Sequence of protein 1:
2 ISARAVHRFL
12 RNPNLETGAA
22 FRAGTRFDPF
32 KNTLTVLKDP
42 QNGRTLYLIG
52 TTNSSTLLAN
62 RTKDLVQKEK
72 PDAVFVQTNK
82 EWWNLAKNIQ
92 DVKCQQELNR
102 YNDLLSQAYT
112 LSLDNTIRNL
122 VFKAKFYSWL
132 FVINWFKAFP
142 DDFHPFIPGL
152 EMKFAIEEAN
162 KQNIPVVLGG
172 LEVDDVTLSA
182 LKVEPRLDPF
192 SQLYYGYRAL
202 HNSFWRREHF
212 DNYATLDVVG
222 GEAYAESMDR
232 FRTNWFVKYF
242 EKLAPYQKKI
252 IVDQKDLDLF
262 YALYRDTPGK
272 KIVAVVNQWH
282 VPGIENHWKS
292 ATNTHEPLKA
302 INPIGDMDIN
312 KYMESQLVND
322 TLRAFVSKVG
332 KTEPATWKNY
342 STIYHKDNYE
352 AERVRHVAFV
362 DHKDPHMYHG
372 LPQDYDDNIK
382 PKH

The following describes two proteins that form a bound complex.

Sequence of protein 2:
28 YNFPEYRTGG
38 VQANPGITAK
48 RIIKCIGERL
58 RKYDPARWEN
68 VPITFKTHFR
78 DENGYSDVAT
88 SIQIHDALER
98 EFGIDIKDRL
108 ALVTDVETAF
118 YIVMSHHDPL

Interface contacts:
Residue G19 in protein 1 is in contact with residue E79 in protein 2 (closest heavy-atom distance 3.2 Å).
Residue R208 in protein 1 is in contact with residue S83 in protein 2 (closest heavy-atom distance 3.5 Å).
Residue E17 in protein 1 interacts with residue H75 in protein 2 (closest heavy-atom distance 3.4 Å).
Residue D307 in protein 1 is in contact with residue F72 in protein 2 (closest heavy-atom distance 3.3 Å).
Residue H202 in protein 1 is in contact with residue D61 in protein 2 (closest heavy-atom distance 3.7 Å).
Residue D307 in protein 1 is in contact with residue K73 in protein 2 (closest heavy-atom distance 3.5 Å).
Residue H346 in protein 1 interacts with residue H124 in protein 2 (closest heavy-atom distance 3.6 Å).
Residue V355 in protein 1 is in contact with residue H124 in protein 2 (closest heavy-atom distance 3.4 Å).
Residue F205 in protein 1 contacts residue R77 in protein 2 (closest heavy-atom distance 3.6 Å).
Residue P304 in protein 1 interacts with residue T71 in protein 2 (closest heavy-atom distance 3.3 Å).
Residue Y345 in protein 1 interacts with residue S122 in protein 2 (closest heavy-atom distance 3.6 Å).
Residue H346 in protein 1 is in contact with residue K104 in protein 2 (closest heavy-atom distance 3.6 Å).
Residue P14 in protein 1 is in contact with residue H75 in protein 2 (closest heavy-atom distance 2.9 Å).
Residue I302 in protein 1 contacts residue T71 in protein 2 (closest heavy-atom distance 3.6 Å).
Residue H346 in protein 1 is in contact with residue S122 in protein 2 (closest heavy-atom distance 2.5 Å).
Residue K347 in protein 1 is in contact with residue L107 in protein 2 (closest heavy-atom distance 3.7 Å).
Residue P304 in protein 1 contacts residue I50 in protein 2 (closest heavy-atom distance 3.4 Å).
Residue H8 in protein 1 is in contact with residue N67 in protein 2 (closest heavy-atom distance 3.1 Å).
Residue F205 in protein 1 is in contact with residue Y82 in protein 2 (closest heavy-atom distance 3.5 Å).
Residue T18 in protein 1 interacts with residue E79 in protein 2 (closest heavy-atom distance 3.0 Å).
Residue Y345 in protein 1 is in contact with residue L107 in protein 2 (closest heavy-atom distance 3.3 Å).
Residue N15 in protein 1 is in contact with residue T71 in protein 2 (closest heavy-atom distance 3.0 Å).
Residue R208 in protein 1 interacts with residue D78 in protein 2 (closest heavy-atom distance 2.7 Å).
Residue E209 in protein 1 interacts with residue R64 in protein 2 (closest heavy-atom distance 2.4 Å).
Residue H202 in protein 1 interacts with residue Y60 in protein 2 (closest heavy-atom distance 3.7 Å).
Residue R12 in protein 1 contacts residue E79 in protein 2 (closest heavy-atom distance 2.9 Å).
Residue D307 in protein 1 is in contact with residue T71 in protein 2 (closest heavy-atom distance 2.7 Å).
Residue E17 in protein 1 contacts residue R77 in protein 2 (closest heavy-atom distance 3.3 Å).
Residue Y313 in protein 1 interacts with residue M121 in protein 2 (closest heavy-atom distance 3.2 Å).
Residue F205 in protein 1 is in contact with residue F76 in protein 2 (closest heavy-atom distance 3.1 Å).
Residue H367 in protein 1 interacts with residue R34 in protein 2 (closest heavy-atom distance 3.0 Å).
Residue M308 in protein 1 interacts with residue A46 in protein 2 (closest heavy-atom distance 3.5 Å).
Residue P304 in protein 1 interacts with residue F72 in protein 2 (closest heavy-atom distance 3.2 Å).
Residue Y345 in protein 1 contacts residue I119 in protein 2 (closest heavy-atom distance 3.5 Å).
Residue K239 in protein 1 interacts with residue E66 in protein 2 (closest heavy-atom distance 3.2 Å).
Residue R9 in protein 1 contacts residue P69 in protein 2 (closest heavy-atom distance 3.6 Å).
Residue F205 in protein 1 interacts with residue R64 in protein 2 (closest heavy-atom distance 3.4 Å).
Residue Y345 in protein 1 is in contact with residue H123 in protein 2 (closest heavy-atom distance 2.9 Å).
Residue M314 in protein 1 contacts residue P42 in protein 2 (closest heavy-atom distance 3.7 Å).
Residue F10 in protein 1 contacts residue A63 in protein 2 (closest heavy-atom distance 3.1 Å).
Residue S204 in protein 1 contacts residue D84 in protein 2 (closest heavy-atom distance 2.5 Å).
Residue I305 in protein 1 is in contact with residue K47 in protein 2 (closest heavy-atom distance 3.6 Å).
Residue F205 in protein 1 interacts with residue D84 in protein 2 (closest heavy-atom distance 3.5 Å).
Residue W206 in protein 1 is in contact with residue D61 in protein 2 (closest heavy-atom distance 3.6 Å).
Residue N15 in protein 1 is in contact with residue K73 in protein 2 (closest heavy-atom distance 3.5 Å).
Residue Y345 in protein 1 contacts residue K104 in protein 2 (closest heavy-atom distance 3.5 Å).
Residue M308 in protein 1 contacts residue F72 in protein 2 (closest heavy-atom distance 3.6 Å).
Residue N203 in protein 1 interacts with residue D61 in protein 2 (closest heavy-atom distance 2.9 Å).
Residue F10 in protein 1 is in contact with residue R64 in protein 2 (closest heavy-atom distance 3.5 Å).
Residue T343 in protein 1 contacts residue Y118 in protein 2 (closest heavy-atom distance 2.6 Å).
Residue H357 in protein 1 is in contact with residue H124 in protein 2 (closest heavy-atom distance 3.4 Å).
Residue P14 in protein 1 is in contact with residue V68 in protein 2 (closest heavy-atom distance 3.7 Å).
Residue W206 in protein 1 is in contact with residue R64 in protein 2 (closest heavy-atom distance 3.3 Å).
Residue L11 in protein 1 is in contact with residue W65 in protein 2 (closest heavy-atom distance 3.7 Å).
Residue L11 in protein 1 interacts with residue V68 in protein 2 (closest heavy-atom distance 3.7 Å).
Residue P14 in protein 1 is in contact with residue T74 in protein 2 (closest heavy-atom distance 3.3 Å).
Residue F205 in protein 1 is in contact with residue D78 in protein 2 (closest heavy-atom distance 3.3 Å).
Residue N15 in protein 1 contacts residue T74 in protein 2 (closest heavy-atom distance 2.5 Å).
Residue Y345 in protein 1 interacts with residue Y118 in protein 2 (closest heavy-atom distance 3.3 Å).
Residue N203 in protein 1 is in contact with residue D84 in protein 2 (closest heavy-atom distance 3.4 Å).